Sequence of the second protein:
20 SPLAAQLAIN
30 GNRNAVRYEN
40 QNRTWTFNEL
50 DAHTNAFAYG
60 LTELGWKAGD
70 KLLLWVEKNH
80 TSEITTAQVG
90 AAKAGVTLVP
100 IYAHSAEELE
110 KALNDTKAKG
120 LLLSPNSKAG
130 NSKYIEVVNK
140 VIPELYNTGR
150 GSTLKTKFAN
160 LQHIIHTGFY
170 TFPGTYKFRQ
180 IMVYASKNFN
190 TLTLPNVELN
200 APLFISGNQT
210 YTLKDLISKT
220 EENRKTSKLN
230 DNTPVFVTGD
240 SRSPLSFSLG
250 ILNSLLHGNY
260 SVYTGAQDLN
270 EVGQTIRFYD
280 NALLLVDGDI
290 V

Sequence of the first protein:
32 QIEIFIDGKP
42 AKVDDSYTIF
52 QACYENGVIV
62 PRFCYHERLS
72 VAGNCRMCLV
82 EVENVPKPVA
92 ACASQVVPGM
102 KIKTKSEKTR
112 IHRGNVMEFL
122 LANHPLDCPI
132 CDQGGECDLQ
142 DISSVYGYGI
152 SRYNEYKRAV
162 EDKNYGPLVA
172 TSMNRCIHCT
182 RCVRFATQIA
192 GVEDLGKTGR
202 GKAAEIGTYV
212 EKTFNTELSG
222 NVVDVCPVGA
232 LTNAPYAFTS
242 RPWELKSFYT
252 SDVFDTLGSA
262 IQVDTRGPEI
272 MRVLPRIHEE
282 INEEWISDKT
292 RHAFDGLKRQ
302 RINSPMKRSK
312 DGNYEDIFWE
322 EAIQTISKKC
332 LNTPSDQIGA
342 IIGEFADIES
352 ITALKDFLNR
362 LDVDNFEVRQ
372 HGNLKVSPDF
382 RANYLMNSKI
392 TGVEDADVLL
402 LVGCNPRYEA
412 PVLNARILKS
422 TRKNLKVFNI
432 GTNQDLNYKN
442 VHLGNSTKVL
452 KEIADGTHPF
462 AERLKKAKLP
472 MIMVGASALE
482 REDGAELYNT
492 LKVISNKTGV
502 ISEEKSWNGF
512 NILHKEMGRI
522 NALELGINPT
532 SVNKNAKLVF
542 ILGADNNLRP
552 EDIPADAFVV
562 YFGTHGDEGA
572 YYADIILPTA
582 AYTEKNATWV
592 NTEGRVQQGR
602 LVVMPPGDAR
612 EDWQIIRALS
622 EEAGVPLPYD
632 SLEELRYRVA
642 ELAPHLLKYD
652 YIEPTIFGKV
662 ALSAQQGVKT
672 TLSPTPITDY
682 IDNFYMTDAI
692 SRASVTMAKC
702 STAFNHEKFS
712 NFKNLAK

These two protein chains interact to form a complex.

Interface contacts:
Residue L444 in the first protein is in contact with residue F188 in the second protein (closest heavy-atom distance 3.6 Å).
Residue R482 in the first protein contacts residue R149 in the second protein (closest heavy-atom distance 3.5 Å).
Residue N712 in the first protein is in contact with residue R178 in the second protein (closest heavy-atom distance 3.7 Å).
Residue R550 in the first protein contacts residue N146 in the second protein (closest heavy-atom distance 3.4 Å).
Residue F713 in the first protein is in contact with residue H52 in the second protein (closest heavy-atom distance 3.6 Å).
Residue S674 in the first protein interacts with residue T152 in the second protein (closest heavy-atom distance 3.5 Å).
Residue E453 in the first protein interacts with residue T190 in the second protein (closest heavy-atom distance 2.8 Å).
Residue T676 in the first protein is in contact with residue Y175 in the second protein (closest heavy-atom distance 3.3 Å).
Residue S674 in the first protein is in contact with residue G150 in the second protein (closest heavy-atom distance 3.3 Å).
Residue T433 in the first protein is in contact with residue Q179 in the second protein (closest heavy-atom distance 3.7 Å).
Residue S711 in the first protein is in contact with residue R178 in the second protein (closest heavy-atom distance 3.1 Å).
Residue P460 in the first protein is in contact with residue F188 in the second protein (closest heavy-atom distance 3.6 Å).
Residue K449 in the first protein is in contact with residue E62 in the second protein (closest heavy-atom distance 3.4 Å).
Residue R550 in the first protein is in contact with residue Y145 in the second protein (closest heavy-atom distance 3.2 Å).
Residue F710 in the first protein interacts with residue T166 in the second protein (closest heavy-atom distance 3.4 Å).
Residue N446 in the first protein is in contact with residue Q179 in the second protein (closest heavy-atom distance 2.4 Å).
Residue H443 in the first protein is in contact with residue V182 in the second protein (closest heavy-atom distance 3.6 Å).
Residue F710 in the first protein interacts with residue F168 in the second protein (closest heavy-atom distance 3.6 Å).
Residue L716 in the first protein contacts residue H52 in the second protein (closest heavy-atom distance 3.8 Å).
Residue F713 in the first protein contacts residue R178 in the second protein (closest heavy-atom distance 3.0 Å).
Residue F713 in the first protein is in contact with residue Y183 in the second protein (closest heavy-atom distance 3.6 Å).
Residue H443 in the first protein is in contact with residue Y183 in the second protein (closest heavy-atom distance 3.4 Å).
Residue D683 in the first protein is in contact with residue K176 in the second protein (closest heavy-atom distance 2.5 Å).
Residue D683 in the first protein contacts residue F168 in the second protein (closest heavy-atom distance 3.2 Å).
Residue K714 in the first protein contacts residue H52 in the second protein (closest heavy-atom distance 3.4 Å).
Residue D683 in the first protein is in contact with residue T170 in the second protein (closest heavy-atom distance 2.9 Å).
Residue S447 in the first protein contacts residue E62 in the second protein (closest heavy-atom distance 3.2 Å).
Residue K449 in the first protein is in contact with residue L191 in the second protein (closest heavy-atom distance 3.4 Å).
Residue N446 in the first protein interacts with residue V182 in the second protein (closest heavy-atom distance 3.5 Å).
Residue K714 in the first protein interacts with residue R178 in the second protein (closest heavy-atom distance 3.6 Å).
Residue F713 in the first protein interacts with residue R42 in the second protein (closest heavy-atom distance 3.5 Å).
Residue F713 in the first protein contacts residue M181 in the second protein (closest heavy-atom distance 3.6 Å).
Residue E552 in the first protein is in contact with residue Y145 in the second protein (closest heavy-atom distance 3.1 Å).
Residue H372 in the first protein is in contact with residue R149 in the second protein (closest heavy-atom distance 3.1 Å).
Residue N434 in the first protein interacts with residue R178 in the second protein (closest heavy-atom distance 2.7 Å).
Residue E483 in the first protein is in contact with residue S151 in the second protein (closest heavy-atom distance 3.2 Å).
Residue N706 in the first protein contacts residue F168 in the second protein (closest heavy-atom distance 3.8 Å).
Residue N712 in the first protein interacts with residue E82 in the second protein (closest heavy-atom distance 2.8 Å).
Residue D683 in the first protein interacts with residue Y169 in the second protein (closest heavy-atom distance 3.6 Å).
Residue D436 in the first protein is in contact with residue R178 in the second protein (closest heavy-atom distance 2.8 Å).
Residue V450 in the first protein is in contact with residue E62 in the second protein (closest heavy-atom distance 3.3 Å).
Residue R482 in the first protein is in contact with residue G150 in the second protein (closest heavy-atom distance 3.5 Å).
Residue N712 in the first protein contacts residue F177 in the second protein (closest heavy-atom distance 3.6 Å).
Residue K714 in the first protein is in contact with residue Y183 in the second protein (closest heavy-atom distance 3.0 Å).
Residue F713 in the first protein is in contact with residue T85 in the second protein (closest heavy-atom distance 3.4 Å).
Residue G373 in the first protein interacts with residue R149 in the second protein (closest heavy-atom distance 3.4 Å).
Residue E483 in the first protein contacts residue R149 in the second protein (closest heavy-atom distance 3.0 Å).
Residue F713 in the first protein interacts with residue W44 in the second protein (closest heavy-atom distance 3.8 Å).
Residue F429 in the first protein is in contact with residue F188 in the second protein (closest heavy-atom distance 3.7 Å).
Residue H459 in the first protein interacts with residue T190 in the second protein (closest heavy-atom distance 3.6 Å).
Residue F713 in the first protein is in contact with residue S81 in the second protein (closest heavy-atom distance 3.6 Å).
Residue N446 in the first protein interacts with residue E62 in the second protein (closest heavy-atom distance 3.4 Å).
Residue T676 in the first protein is in contact with residue G150 in the second protein (closest heavy-atom distance 3.1 Å).
Residue F710 in the first protein contacts residue G167 in the second protein (closest heavy-atom distance 3.3 Å).
Residue H443 in the first protein interacts with residue M181 in the second protein (closest heavy-atom distance 3.3 Å).
Residue N446 in the first protein contacts residue I180 in the second protein (closest heavy-atom distance 3.6 Å).
Residue V442 in the first protein contacts residue S185 in the second protein (closest heavy-atom distance 3.7 Å).
Residue T679 in the first protein contacts residue Q179 in the second protein (closest heavy-atom distance 3.2 Å).
Residue N712 in the first protein contacts residue T166 in the second protein (closest heavy-atom distance 3.5 Å).
Residue N548 in the first protein is in contact with residue R149 in the second protein (closest heavy-atom distance 2.8 Å).